Residue-level contacts at the interface:
Residue D368 in chain A contacts residue L44 in chain B (closest heavy-atom distance 3.4 Å).
Residue T369 in chain A contacts residue L44 in chain B (closest heavy-atom distance 4.1 Å).
Residue S370 in chain A interacts with residue D41 in chain B (closest heavy-atom distance 4.3 Å).
Residue Q367 in chain A is in contact with residue L44 in chain B (closest heavy-atom distance 4.2 Å).
Residue S370 in chain A contacts residue Q45 in chain B (closest heavy-atom distance 4.5 Å).
Residue D368 in chain A contacts residue Q45 in chain B (closest heavy-atom distance 4.5 Å).
Residue S370 in chain A contacts residue L44 in chain B (closest heavy-atom distance 4.9 Å).
Residue T369 in chain A is in contact with residue Q45 in chain B (closest heavy-atom distance 4.1 Å).

Sequence of chain B:
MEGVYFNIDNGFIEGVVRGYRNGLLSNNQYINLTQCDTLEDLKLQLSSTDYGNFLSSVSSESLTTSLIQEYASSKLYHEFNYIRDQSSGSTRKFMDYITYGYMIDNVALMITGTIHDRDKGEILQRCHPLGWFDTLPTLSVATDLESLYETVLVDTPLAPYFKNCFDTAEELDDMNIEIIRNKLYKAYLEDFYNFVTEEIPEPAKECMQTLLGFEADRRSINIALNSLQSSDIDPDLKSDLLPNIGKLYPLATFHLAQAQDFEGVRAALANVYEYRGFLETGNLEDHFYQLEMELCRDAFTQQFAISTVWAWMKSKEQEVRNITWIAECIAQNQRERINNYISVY

The following describes two proteins that form a bound complex.

Sequence of chain A:
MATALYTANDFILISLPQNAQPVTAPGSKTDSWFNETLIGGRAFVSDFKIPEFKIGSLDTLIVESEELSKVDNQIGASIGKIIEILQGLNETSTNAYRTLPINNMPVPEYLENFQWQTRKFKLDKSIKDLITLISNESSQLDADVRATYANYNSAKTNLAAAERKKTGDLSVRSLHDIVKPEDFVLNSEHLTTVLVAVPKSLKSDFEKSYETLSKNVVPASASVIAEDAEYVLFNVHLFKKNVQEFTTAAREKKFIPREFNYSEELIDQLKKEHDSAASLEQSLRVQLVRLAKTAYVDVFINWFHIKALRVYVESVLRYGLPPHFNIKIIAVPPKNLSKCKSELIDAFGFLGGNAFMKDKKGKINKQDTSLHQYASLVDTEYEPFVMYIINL